Sequence of the second protein:
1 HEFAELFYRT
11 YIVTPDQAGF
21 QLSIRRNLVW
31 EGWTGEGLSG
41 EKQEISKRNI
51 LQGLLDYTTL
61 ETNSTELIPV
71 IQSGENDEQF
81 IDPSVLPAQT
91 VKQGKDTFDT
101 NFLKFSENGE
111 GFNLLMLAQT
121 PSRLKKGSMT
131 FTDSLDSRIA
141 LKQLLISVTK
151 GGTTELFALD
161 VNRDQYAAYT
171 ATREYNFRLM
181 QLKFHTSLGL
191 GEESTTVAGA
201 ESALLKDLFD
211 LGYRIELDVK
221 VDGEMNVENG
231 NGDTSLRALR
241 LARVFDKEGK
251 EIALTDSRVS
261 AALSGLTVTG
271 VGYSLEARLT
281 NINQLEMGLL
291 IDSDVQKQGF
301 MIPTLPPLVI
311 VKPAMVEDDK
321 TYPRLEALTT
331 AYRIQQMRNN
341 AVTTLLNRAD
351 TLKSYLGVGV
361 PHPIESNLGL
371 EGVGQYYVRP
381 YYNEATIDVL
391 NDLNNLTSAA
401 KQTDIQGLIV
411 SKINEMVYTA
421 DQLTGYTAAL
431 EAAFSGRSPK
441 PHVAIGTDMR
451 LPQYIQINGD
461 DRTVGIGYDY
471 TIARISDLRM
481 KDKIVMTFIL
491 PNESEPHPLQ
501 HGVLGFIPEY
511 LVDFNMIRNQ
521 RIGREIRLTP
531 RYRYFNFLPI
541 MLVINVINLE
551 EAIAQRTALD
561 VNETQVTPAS

Interface contacts:
Residue V561 in the first protein is in contact with residue T564 in the second protein (closest heavy-atom distance 2.8 Å).
Residue S398 in the first protein is in contact with residue D404 in the second protein (closest heavy-atom distance 3.1 Å).
Residue R450 in the first protein contacts residue E415 in the second protein (closest heavy-atom distance 3.4 Å).
Residue R521 in the first protein contacts residue M287 in the second protein (closest heavy-atom distance 3.2 Å).
Residue T304 in the first protein is in contact with residue R278 in the second protein (closest heavy-atom distance 2.5 Å).
Residue R450 in the first protein interacts with residue Q422 in the second protein (closest heavy-atom distance 2.9 Å).
Residue P303 in the first protein contacts residue R278 in the second protein (closest heavy-atom distance 3.2 Å).
Residue A554 in the first protein is in contact with residue K412 in the second protein (closest heavy-atom distance 3.2 Å).
Residue A399 in the first protein interacts with residue D404 in the second protein (closest heavy-atom distance 3.2 Å).
Residue D560 in the first protein is in contact with residue N562 in the second protein (closest heavy-atom distance 3.0 Å).
Residue I553 in the first protein contacts residue S411 in the second protein (closest heavy-atom distance 3.2 Å).
Residue P306 in the first protein is in contact with residue T65 in the second protein (closest heavy-atom distance 3.1 Å).
Residue H362 in the first protein contacts residue E248 in the second protein (closest heavy-atom distance 3.2 Å).
Residue A558 in the first protein is in contact with residue D560 in the second protein (closest heavy-atom distance 2.8 Å).
Residue N562 in the first protein interacts with residue V566 in the second protein (closest heavy-atom distance 3.1 Å).
Residue T321 in the first protein is in contact with residue S293 in the second protein (closest heavy-atom distance 2.6 Å).
Residue S354 in the first protein interacts with residue R214 in the second protein (closest heavy-atom distance 2.6 Å).
Residue M301 in the first protein is in contact with residue S137 in the second protein (closest heavy-atom distance 3.4 Å).
Residue Y454 in the first protein contacts residue E415 in the second protein (closest heavy-atom distance 2.8 Å).
Residue L305 in the first protein interacts with residue R278 in the second protein (closest heavy-atom distance 3.2 Å).
Residue E563 in the first protein contacts residue V566 in the second protein (closest heavy-atom distance 3.1 Å).
Residue R527 in the first protein is in contact with residue Q284 in the second protein (closest heavy-atom distance 3.1 Å).
Residue R556 in the first protein interacts with residue N391 in the second protein (closest heavy-atom distance 2.8 Å).
Residue Q335 in the first protein is in contact with residue L60 in the second protein (closest heavy-atom distance 2.9 Å).
Residue N562 in the first protein interacts with residue T564 in the second protein (closest heavy-atom distance 3.2 Å).
Residue L559 in the first protein is in contact with residue N562 in the second protein (closest heavy-atom distance 3.1 Å).
Residue R533 in the first protein contacts residue R138 in the second protein (closest heavy-atom distance 2.9 Å).
Residue V561 in the first protein contacts residue N562 in the second protein (closest heavy-atom distance 2.6 Å).
Residue Q402 in the first protein contacts residue N414 in the second protein (closest heavy-atom distance 3.4 Å).
Residue E371 in the first protein is in contact with residue R163 in the second protein (closest heavy-atom distance 3.1 Å).
Residue Q555 in the first protein contacts residue D392 in the second protein (closest heavy-atom distance 2.9 Å).
Residue K320 in the first protein is in contact with residue S293 in the second protein (closest heavy-atom distance 3.3 Å).
Residue Q335 in the first protein is in contact with residue E61 in the second protein (closest heavy-atom distance 3.2 Å).
Residue R556 in the first protein is in contact with residue L393 in the second protein (closest heavy-atom distance 2.3 Å).
Residue P323 in the first protein interacts with residue S293 in the second protein (closest heavy-atom distance 3.3 Å).
Residue S398 in the first protein interacts with residue N394 in the second protein (closest heavy-atom distance 2.3 Å).
Residue S354 in the first protein contacts residue E193 in the second protein (closest heavy-atom distance 3.2 Å).
Residue K481 in the first protein interacts with residue Q422 in the second protein (closest heavy-atom distance 2.9 Å).
Residue V309 in the first protein contacts residue L290 in the second protein (closest heavy-atom distance 3.4 Å).
Residue M449 in the first protein interacts with residue Q422 in the second protein (closest heavy-atom distance 3.1 Å).
Residue E371 in the first protein is in contact with residue D164 in the second protein (closest heavy-atom distance 2.8 Å).
Residue T304 in the first protein is in contact with residue D136 in the second protein (closest heavy-atom distance 3.0 Å).
Residue R533 in the first protein interacts with residue R163 in the second protein (closest heavy-atom distance 3.4 Å).
Residue M301 in the first protein contacts residue R138 in the second protein (closest heavy-atom distance 3.0 Å).
Residue R479 in the first protein contacts residue Y57 in the second protein (closest heavy-atom distance 2.9 Å).
Residue N339 in the first protein contacts residue D56 in the second protein (closest heavy-atom distance 3.4 Å).
Residue R338 in the first protein is in contact with residue L54 in the second protein (closest heavy-atom distance 3.3 Å).
Residue V360 in the first protein is in contact with residue K247 in the second protein (closest heavy-atom distance 3.2 Å).
Residue N340 in the first protein contacts residue E61 in the second protein (closest heavy-atom distance 3.3 Å).
Residue P303 in the first protein is in contact with residue R138 in the second protein (closest heavy-atom distance 3.2 Å).
Residue V561 in the first protein is in contact with residue V561 in the second protein (closest heavy-atom distance 3.4 Å).
Residue Y355 in the first protein interacts with residue R214 in the second protein (closest heavy-atom distance 3.3 Å).
Residue V309 in the first protein is in contact with residue M287 in the second protein (closest heavy-atom distance 3.0 Å).
Residue P323 in the first protein contacts residue N27 in the second protein (closest heavy-atom distance 3.4 Å).
Residue R527 in the first protein is in contact with residue E286 in the second protein (closest heavy-atom distance 2.7 Å).
Residue V309 in the first protein contacts residue L289 in the second protein (closest heavy-atom distance 2.8 Å).
Residue Q565 in the first protein interacts with residue V566 in the second protein (closest heavy-atom distance 2.9 Å).
Residue T321 in the first protein is in contact with residue D292 in the second protein (closest heavy-atom distance 3.1 Å).
Residue Q453 in the first protein is in contact with residue Y418 in the second protein (closest heavy-atom distance 2.9 Å).
Residue K320 in the first protein contacts residue R25 in the second protein (closest heavy-atom distance 2.4 Å).

These two protein chains interact to form a complex.

Sequence of the first protein:
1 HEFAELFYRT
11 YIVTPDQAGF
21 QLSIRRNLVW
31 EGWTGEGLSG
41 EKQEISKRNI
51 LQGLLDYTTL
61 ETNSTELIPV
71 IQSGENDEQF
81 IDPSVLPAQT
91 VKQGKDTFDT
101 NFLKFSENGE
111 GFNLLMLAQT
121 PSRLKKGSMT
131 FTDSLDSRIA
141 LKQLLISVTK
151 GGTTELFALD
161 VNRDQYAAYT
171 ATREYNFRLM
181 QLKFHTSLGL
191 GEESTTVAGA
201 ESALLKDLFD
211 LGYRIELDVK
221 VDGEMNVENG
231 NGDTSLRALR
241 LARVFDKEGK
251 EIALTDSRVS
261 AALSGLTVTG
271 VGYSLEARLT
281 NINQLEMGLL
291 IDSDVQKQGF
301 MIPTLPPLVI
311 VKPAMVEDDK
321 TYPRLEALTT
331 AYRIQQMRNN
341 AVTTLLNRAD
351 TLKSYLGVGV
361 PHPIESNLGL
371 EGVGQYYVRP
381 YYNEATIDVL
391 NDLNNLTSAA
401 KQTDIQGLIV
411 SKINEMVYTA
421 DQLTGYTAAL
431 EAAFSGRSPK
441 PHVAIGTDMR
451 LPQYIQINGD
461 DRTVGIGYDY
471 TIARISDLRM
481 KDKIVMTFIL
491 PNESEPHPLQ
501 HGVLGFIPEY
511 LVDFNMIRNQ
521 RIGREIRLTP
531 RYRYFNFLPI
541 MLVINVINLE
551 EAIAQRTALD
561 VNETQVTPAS